Sequence of chain A:
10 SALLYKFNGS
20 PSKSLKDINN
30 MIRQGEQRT

Sequence of chain B:
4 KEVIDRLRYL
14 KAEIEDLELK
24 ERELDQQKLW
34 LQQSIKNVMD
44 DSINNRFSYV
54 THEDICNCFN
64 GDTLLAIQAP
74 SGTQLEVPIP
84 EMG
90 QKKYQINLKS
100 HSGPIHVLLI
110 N

These two protein chains interact to form a complex.

Residue-level contacts at the interface:
Residue Q77 in chain B interacts with residue F16 in chain A (closest heavy-atom distance 4.8 Å).
Residue T76 in chain B contacts residue F16 in chain A (closest heavy-atom distance 2.9 Å).
Residue P83 in chain B contacts residue I31 in chain A (closest heavy-atom distance 3.8 Å).
Residue V80 in chain B interacts with residue I27 in chain A (closest heavy-atom distance 4.0 Å).
Residue L78 in chain B interacts with residue F16 in chain A (closest heavy-atom distance 4.2 Å).
Residue I70 in chain B interacts with residue F16 in chain A (closest heavy-atom distance 3.9 Å).
Residue Y93 in chain B contacts residue I31 in chain A (closest heavy-atom distance 3.8 Å).
Residue Q77 in chain B interacts with residue Y14 in chain A (closest heavy-atom distance 3.5 Å).
Residue P81 in chain B is in contact with residue A11 in chain A (closest heavy-atom distance 3.7 Å).
Residue P83 in chain B contacts residue M30 in chain A (closest heavy-atom distance 3.9 Å).
Residue P81 in chain B contacts residue I31 in chain A (closest heavy-atom distance 4.2 Å).
Residue I82 in chain B interacts with residue S10 in chain A (closest heavy-atom distance 3.6 Å).
Residue Q77 in chain B contacts residue L13 in chain A (closest heavy-atom distance 4.0 Å).
Residue L97 in chain B is in contact with residue F16 in chain A (closest heavy-atom distance 3.8 Å).
Residue S74 in chain B interacts with residue F16 in chain A (closest heavy-atom distance 3.7 Å).
Residue P81 in chain B is in contact with residue S10 in chain A (closest heavy-atom distance 4.2 Å).
Residue V80 in chain B is in contact with residue L12 in chain A (closest heavy-atom distance 3.0 Å).
Residue V80 in chain B contacts residue M30 in chain A (closest heavy-atom distance 3.6 Å).
Residue E84 in chain B is in contact with residue E35 in chain A (closest heavy-atom distance 3.3 Å).
Residue E79 in chain B interacts with residue Y14 in chain A (closest heavy-atom distance 4.9 Å).
Residue L78 in chain B interacts with residue K15 in chain A (closest heavy-atom distance 4.8 Å).
Residue E79 in chain B contacts residue L13 in chain A (closest heavy-atom distance 3.6 Å).
Residue V80 in chain B is in contact with residue I31 in chain A (closest heavy-atom distance 3.7 Å).
Residue T76 in chain B interacts with residue Y14 in chain A (closest heavy-atom distance 3.8 Å).
Residue G75 in chain B is in contact with residue F16 in chain A (closest heavy-atom distance 3.1 Å).
Residue I82 in chain B interacts with residue A11 in chain A (closest heavy-atom distance 5.0 Å).
Residue A72 in chain B interacts with residue F16 in chain A (closest heavy-atom distance 4.2 Å).
Residue P83 in chain B interacts with residue E35 in chain A (closest heavy-atom distance 3.8 Å).
Residue T76 in chain B contacts residue K15 in chain A (closest heavy-atom distance 3.4 Å).
Residue G75 in chain B interacts with residue K15 in chain A (closest heavy-atom distance 3.8 Å).
Residue P83 in chain B interacts with residue G34 in chain A (closest heavy-atom distance 4.1 Å).
Residue E79 in chain B is in contact with residue L12 in chain A (closest heavy-atom distance 3.5 Å).
Residue V80 in chain B is in contact with residue A11 in chain A (closest heavy-atom distance 3.5 Å).
Residue M42 in chain B interacts with residue N17 in chain A (closest heavy-atom distance 3.5 Å).
Residue L78 in chain B is in contact with residue L13 in chain A (closest heavy-atom distance 3.3 Å).
Residue L78 in chain B contacts residue Y14 in chain A (closest heavy-atom distance 2.5 Å).
Residue L78 in chain B interacts with residue L24 in chain A (closest heavy-atom distance 4.7 Å).
Residue L78 in chain B interacts with residue L12 in chain A (closest heavy-atom distance 3.7 Å).
Residue L78 in chain B contacts residue I27 in chain A (closest heavy-atom distance 4.1 Å).
Residue P73 in chain B interacts with residue F16 in chain A (closest heavy-atom distance 3.8 Å).
Residue I82 in chain B interacts with residue M30 in chain A (closest heavy-atom distance 3.6 Å).
Residue S74 in chain B contacts residue N17 in chain A (closest heavy-atom distance 3.4 Å).
Residue M85 in chain B interacts with residue E35 in chain A (closest heavy-atom distance 3.8 Å).
Residue Q71 in chain B is in contact with residue F16 in chain A (closest heavy-atom distance 5.0 Å).
Residue P81 in chain B is in contact with residue M30 in chain A (closest heavy-atom distance 3.5 Å).
Residue E79 in chain B is in contact with residue A11 in chain A (closest heavy-atom distance 3.8 Å).
Residue Q77 in chain B interacts with residue K15 in chain A (closest heavy-atom distance 4.1 Å).